Sequence of protein 1:
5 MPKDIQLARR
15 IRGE

Contacts between the two chains:
Residue I222 in protein 2 is in contact with residue L11 in protein 1 (closest heavy-atom distance 4.3 Å).
Residue K225 in protein 2 contacts residue K7 in protein 1 (closest heavy-atom distance 4.8 Å).
Residue L218 in protein 2 contacts residue I15 in protein 1 (closest heavy-atom distance 3.8 Å).
Residue E221 in protein 2 contacts residue K7 in protein 1 (closest heavy-atom distance 2.7 Å).
Residue E221 in protein 2 contacts residue L11 in protein 1 (closest heavy-atom distance 3.8 Å).
Residue E221 in protein 2 contacts residue R14 in protein 1 (closest heavy-atom distance 2.2 Å).
Residue L218 in protein 2 is in contact with residue R14 in protein 1 (closest heavy-atom distance 3.8 Å).
Residue L218 in protein 2 contacts residue L11 in protein 1 (closest heavy-atom distance 4.0 Å).
Residue K225 in protein 2 is in contact with residue D8 in protein 1 (closest heavy-atom distance 3.2 Å).
Residue I222 in protein 2 contacts residue I15 in protein 1 (closest heavy-atom distance 3.6 Å).
Residue E214 in protein 2 is in contact with residue G17 in protein 1 (closest heavy-atom distance 4.8 Å).
Residue E217 in protein 2 interacts with residue R14 in protein 1 (closest heavy-atom distance 4.2 Å).
Residue E214 in protein 2 contacts residue R14 in protein 1 (closest heavy-atom distance 4.2 Å).
Residue K225 in protein 2 contacts residue L11 in protein 1 (closest heavy-atom distance 4.0 Å).

Sequence of protein 2:
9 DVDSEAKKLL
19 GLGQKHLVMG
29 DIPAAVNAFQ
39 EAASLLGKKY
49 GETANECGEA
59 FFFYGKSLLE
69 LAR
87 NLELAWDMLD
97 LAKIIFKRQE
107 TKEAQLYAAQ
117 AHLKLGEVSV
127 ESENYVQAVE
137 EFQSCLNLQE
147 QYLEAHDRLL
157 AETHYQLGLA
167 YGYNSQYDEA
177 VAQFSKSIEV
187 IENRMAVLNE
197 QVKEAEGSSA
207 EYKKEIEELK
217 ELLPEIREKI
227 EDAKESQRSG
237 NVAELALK

This data describes a binding interaction between two proteins.